Sequence of protein 2:
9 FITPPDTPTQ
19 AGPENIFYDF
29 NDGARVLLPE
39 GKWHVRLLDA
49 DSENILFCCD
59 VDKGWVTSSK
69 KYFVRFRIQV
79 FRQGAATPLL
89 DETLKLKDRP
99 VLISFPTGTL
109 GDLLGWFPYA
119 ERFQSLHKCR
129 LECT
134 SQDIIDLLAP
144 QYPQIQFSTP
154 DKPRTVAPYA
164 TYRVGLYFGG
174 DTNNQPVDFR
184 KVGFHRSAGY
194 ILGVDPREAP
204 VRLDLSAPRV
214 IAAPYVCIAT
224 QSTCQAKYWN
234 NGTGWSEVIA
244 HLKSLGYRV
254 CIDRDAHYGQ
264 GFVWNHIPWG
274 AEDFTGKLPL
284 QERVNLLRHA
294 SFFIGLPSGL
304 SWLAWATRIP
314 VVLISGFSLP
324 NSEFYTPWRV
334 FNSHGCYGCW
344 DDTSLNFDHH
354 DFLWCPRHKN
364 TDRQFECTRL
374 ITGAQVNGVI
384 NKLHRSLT

Sequence of protein 1:
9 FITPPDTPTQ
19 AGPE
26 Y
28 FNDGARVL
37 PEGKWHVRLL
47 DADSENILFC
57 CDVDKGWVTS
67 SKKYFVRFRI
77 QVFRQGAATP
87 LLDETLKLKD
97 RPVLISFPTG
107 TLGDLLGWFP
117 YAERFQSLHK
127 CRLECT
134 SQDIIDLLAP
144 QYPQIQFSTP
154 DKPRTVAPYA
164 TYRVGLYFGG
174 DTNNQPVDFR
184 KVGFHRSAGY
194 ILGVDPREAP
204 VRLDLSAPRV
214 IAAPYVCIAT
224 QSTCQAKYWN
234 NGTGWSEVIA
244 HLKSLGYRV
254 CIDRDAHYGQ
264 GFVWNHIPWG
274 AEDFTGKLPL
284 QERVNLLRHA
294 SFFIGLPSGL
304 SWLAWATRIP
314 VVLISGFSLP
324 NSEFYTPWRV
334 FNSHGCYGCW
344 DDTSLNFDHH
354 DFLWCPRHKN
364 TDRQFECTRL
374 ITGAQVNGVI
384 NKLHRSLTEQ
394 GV

Contacts between the two chains:
Residue H337 in protein 2 is in contact with residue Y70 in protein 1 (closest heavy-atom distance 4.2 Å).
Residue N52 in protein 2 interacts with residue L373 in protein 1 (closest heavy-atom distance 3.0 Å).
Residue P179 in protein 2 contacts residue S336 in protein 1 (closest heavy-atom distance 3.8 Å).
Residue K184 in protein 2 is in contact with residue D345 in protein 1 (closest heavy-atom distance 3.7 Å).
Residue P179 in protein 2 interacts with residue Y340 in protein 1 (closest heavy-atom distance 2.4 Å).
Residue S336 in protein 2 is in contact with residue Y70 in protein 1 (closest heavy-atom distance 3.0 Å).
Residue S50 in protein 2 is in contact with residue A377 in protein 1 (closest heavy-atom distance 3.9 Å).
Residue H337 in protein 2 is in contact with residue V72 in protein 1 (closest heavy-atom distance 3.8 Å).
Residue N324 in protein 2 contacts residue K184 in protein 1 (closest heavy-atom distance 3.1 Å).
Residue Q378 in protein 2 is in contact with residue S50 in protein 1 (closest heavy-atom distance 3.6 Å).
Residue S50 in protein 2 is in contact with residue T375 in protein 1 (closest heavy-atom distance 2.9 Å).
Residue D198 in protein 2 interacts with residue Y328 in protein 1 (closest heavy-atom distance 3.5 Å).
Residue H337 in protein 2 is in contact with residue D47 in protein 1 (closest heavy-atom distance 3.3 Å).
Residue K184 in protein 2 is in contact with residue L322 in protein 1 (closest heavy-atom distance 3.7 Å).
Residue Q378 in protein 2 contacts residue D49 in protein 1 (closest heavy-atom distance 3.3 Å).
Residue D49 in protein 2 is in contact with residue A377 in protein 1 (closest heavy-atom distance 3.7 Å).
Residue Y193 in protein 2 is in contact with residue P323 in protein 1 (closest heavy-atom distance 3.8 Å).
Residue A377 in protein 2 is in contact with residue D49 in protein 1 (closest heavy-atom distance 3.7 Å).
Residue L322 in protein 2 contacts residue V180 in protein 1 (closest heavy-atom distance 4.0 Å).
Residue P323 in protein 2 is in contact with residue Y193 in protein 1 (closest heavy-atom distance 3.8 Å).
Residue K68 in protein 2 is in contact with residue H337 in protein 1 (closest heavy-atom distance 3.6 Å).
Residue T375 in protein 2 is in contact with residue S50 in protein 1 (closest heavy-atom distance 2.7 Å).
Residue L373 in protein 2 is in contact with residue N52 in protein 1 (closest heavy-atom distance 2.9 Å).
Residue T375 in protein 2 contacts residue N52 in protein 1 (closest heavy-atom distance 3.2 Å).
Residue H337 in protein 2 contacts residue L54 in protein 1 (closest heavy-atom distance 4.0 Å).
Residue A377 in protein 2 contacts residue E51 in protein 1 (closest heavy-atom distance 3.7 Å).
Residue N324 in protein 2 interacts with residue Y193 in protein 1 (closest heavy-atom distance 4.0 Å).
Residue Y70 in protein 2 interacts with residue H337 in protein 1 (closest heavy-atom distance 4.0 Å).
Residue Y340 in protein 2 interacts with residue V180 in protein 1 (closest heavy-atom distance 3.2 Å).
Residue D47 in protein 2 interacts with residue H337 in protein 1 (closest heavy-atom distance 3.4 Å).
Residue R200 in protein 2 interacts with residue Y328 in protein 1 (closest heavy-atom distance 3.3 Å).
Residue K68 in protein 2 contacts residue S336 in protein 1 (closest heavy-atom distance 4.2 Å).
Residue K184 in protein 2 contacts residue D344 in protein 1 (closest heavy-atom distance 3.8 Å).
Residue Y328 in protein 2 is in contact with residue D198 in protein 1 (closest heavy-atom distance 3.4 Å).
Residue D49 in protein 2 is in contact with residue Q378 in protein 1 (closest heavy-atom distance 3.5 Å).
Residue N324 in protein 2 contacts residue V185 in protein 1 (closest heavy-atom distance 3.7 Å).
Residue S50 in protein 2 contacts residue Q378 in protein 1 (closest heavy-atom distance 3.6 Å).
Residue V72 in protein 2 contacts residue H337 in protein 1 (closest heavy-atom distance 3.7 Å).
Residue N335 in protein 2 interacts with residue N52 in protein 1 (closest heavy-atom distance 4.0 Å).
Residue Y328 in protein 2 contacts residue R200 in protein 1 (closest heavy-atom distance 3.3 Å).
Residue S336 in protein 2 contacts residue P179 in protein 1 (closest heavy-atom distance 3.7 Å).
Residue Y340 in protein 2 interacts with residue P179 in protein 1 (closest heavy-atom distance 2.5 Å).
Residue Y340 in protein 2 interacts with residue T175 in protein 1 (closest heavy-atom distance 3.8 Å).
Residue T175 in protein 2 interacts with residue Y340 in protein 1 (closest heavy-atom distance 3.8 Å).
Residue S336 in protein 2 contacts residue K68 in protein 1 (closest heavy-atom distance 4.2 Å).
Residue Y70 in protein 2 is in contact with residue S336 in protein 1 (closest heavy-atom distance 3.0 Å).
Residue A377 in protein 2 contacts residue S50 in protein 1 (closest heavy-atom distance 3.9 Å).
Residue V180 in protein 2 interacts with residue L322 in protein 1 (closest heavy-atom distance 4.1 Å).
Residue E51 in protein 2 is in contact with residue A377 in protein 1 (closest heavy-atom distance 3.8 Å).
Residue V185 in protein 2 is in contact with residue N324 in protein 1 (closest heavy-atom distance 3.6 Å).
Residue D344 in protein 2 contacts residue K184 in protein 1 (closest heavy-atom distance 2.9 Å).
Residue K184 in protein 2 is in contact with residue N324 in protein 1 (closest heavy-atom distance 2.9 Å).
Residue N52 in protein 2 contacts residue T375 in protein 1 (closest heavy-atom distance 3.3 Å).
Residue V180 in protein 2 is in contact with residue Y340 in protein 1 (closest heavy-atom distance 3.2 Å).
Residue H337 in protein 2 is in contact with residue K68 in protein 1 (closest heavy-atom distance 3.7 Å).
Residue T346 in protein 2 contacts residue T346 in protein 1 (closest heavy-atom distance 3.6 Å).
Residue N52 in protein 2 contacts residue N335 in protein 1 (closest heavy-atom distance 4.0 Å).
Residue L54 in protein 2 is in contact with residue H337 in protein 1 (closest heavy-atom distance 3.8 Å).
Residue Y193 in protein 2 is in contact with residue N324 in protein 1 (closest heavy-atom distance 4.0 Å).
Residue L322 in protein 2 contacts residue K184 in protein 1 (closest heavy-atom distance 3.7 Å).

The following describes two proteins that form a bound complex.